Residue-level contacts at the interface:
Residue I143 in the second protein interacts with residue T53 in the first protein (closest heavy-atom distance 4.8 Å).
Residue N142 in the second protein contacts residue S56 in the first protein (closest heavy-atom distance 3.9 Å).
Residue I143 in the second protein contacts residue L54 in the first protein (closest heavy-atom distance 1.3 Å).
Residue K144 in the second protein is in contact with residue G55 in the first protein (closest heavy-atom distance 4.4 Å).
Residue R149 in the second protein contacts residue L54 in the first protein (closest heavy-atom distance 3.5 Å).
Residue L141 in the second protein contacts residue T59 in the first protein (closest heavy-atom distance 3.8 Å).
Residue I143 in the second protein contacts residue T59 in the first protein (closest heavy-atom distance 4.5 Å).
Residue I143 in the second protein contacts residue S56 in the first protein (closest heavy-atom distance 4.1 Å).
Residue N142 in the second protein contacts residue G55 in the first protein (closest heavy-atom distance 3.8 Å).
Residue N142 in the second protein interacts with residue T59 in the first protein (closest heavy-atom distance 3.4 Å).
Residue K144 in the second protein is in contact with residue L54 in the first protein (closest heavy-atom distance 3.7 Å).
Residue L141 in the second protein contacts residue W62 in the first protein (closest heavy-atom distance 4.0 Å).
Residue I143 in the second protein contacts residue G55 in the first protein (closest heavy-atom distance 2.7 Å).

This data describes a binding interaction between two proteins.

Sequence of the second protein:
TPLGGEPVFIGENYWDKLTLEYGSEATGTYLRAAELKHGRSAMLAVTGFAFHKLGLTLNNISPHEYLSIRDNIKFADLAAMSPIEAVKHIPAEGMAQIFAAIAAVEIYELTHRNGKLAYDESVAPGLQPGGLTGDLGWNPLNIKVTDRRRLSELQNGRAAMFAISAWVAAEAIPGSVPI

Sequence of the first protein:
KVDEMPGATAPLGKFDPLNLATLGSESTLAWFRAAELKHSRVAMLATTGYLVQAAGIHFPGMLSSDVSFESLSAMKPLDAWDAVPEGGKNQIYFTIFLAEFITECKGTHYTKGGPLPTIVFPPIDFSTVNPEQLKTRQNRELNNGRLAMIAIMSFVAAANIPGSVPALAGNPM